Interface contacts:
Residue L217 in the second protein interacts with residue G140 in the first protein (closest heavy-atom distance 4.2 Å).
Residue I222 in the second protein contacts residue N139 in the first protein (closest heavy-atom distance 4.1 Å).
Residue M220 in the second protein contacts residue N139 in the first protein (closest heavy-atom distance 4.4 Å).
Residue D221 in the second protein interacts with residue G140 in the first protein (closest heavy-atom distance 4.4 Å).
Residue D221 in the second protein interacts with residue N139 in the first protein (closest heavy-atom distance 2.4 Å).
Residue L217 in the second protein interacts with residue N139 in the first protein (closest heavy-atom distance 3.7 Å).
Residue L217 in the second protein interacts with residue E138 in the first protein (closest heavy-atom distance 3.3 Å).
Residue M220 in the second protein interacts with residue G140 in the first protein (closest heavy-atom distance 4.2 Å).
Residue Q218 in the second protein interacts with residue E138 in the first protein (closest heavy-atom distance 4.9 Å).
Residue D221 in the second protein interacts with residue R141 in the first protein (closest heavy-atom distance 3.2 Å).

This data describes a binding interaction between two proteins.

Sequence of the second protein:
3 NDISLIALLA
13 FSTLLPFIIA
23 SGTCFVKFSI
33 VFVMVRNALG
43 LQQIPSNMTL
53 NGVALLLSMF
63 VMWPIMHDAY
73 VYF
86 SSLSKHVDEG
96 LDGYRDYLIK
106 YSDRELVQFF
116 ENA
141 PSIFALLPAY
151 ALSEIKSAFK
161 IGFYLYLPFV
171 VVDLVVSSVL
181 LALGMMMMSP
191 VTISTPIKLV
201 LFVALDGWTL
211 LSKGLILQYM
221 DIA

Sequence of the first protein:
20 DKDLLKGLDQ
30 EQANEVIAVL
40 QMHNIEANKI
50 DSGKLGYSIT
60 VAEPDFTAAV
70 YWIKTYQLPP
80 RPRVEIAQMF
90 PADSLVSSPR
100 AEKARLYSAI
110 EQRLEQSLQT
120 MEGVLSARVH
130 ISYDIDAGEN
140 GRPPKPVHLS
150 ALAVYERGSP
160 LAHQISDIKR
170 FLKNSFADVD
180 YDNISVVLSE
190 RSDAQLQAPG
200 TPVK